The following describes two proteins that form a bound complex.

Residue-level contacts at the interface:
Residue L126 in the second protein is in contact with residue Y299 in the first protein (closest heavy-atom distance 4.6 Å).
Residue F313 in the second protein is in contact with residue K142 in the first protein (closest heavy-atom distance 3.8 Å).
Residue F313 in the second protein interacts with residue V143 in the first protein (closest heavy-atom distance 3.4 Å).
Residue W314 in the second protein interacts with residue K142 in the first protein (closest heavy-atom distance 4.7 Å).
Residue L126 in the second protein contacts residue K295 in the first protein (closest heavy-atom distance 4.6 Å).
Residue L126 in the second protein is in contact with residue I302 in the first protein (closest heavy-atom distance 4.2 Å).
Residue V143 in the second protein interacts with residue F313 in the first protein (closest heavy-atom distance 4.2 Å).
Residue F313 in the second protein interacts with residue L139 in the first protein (closest heavy-atom distance 4.8 Å).
Residue W314 in the second protein interacts with residue L139 in the first protein (closest heavy-atom distance 3.5 Å).
Residue L126 in the second protein is in contact with residue I298 in the first protein (closest heavy-atom distance 4.2 Å).

Sequence of the first protein:
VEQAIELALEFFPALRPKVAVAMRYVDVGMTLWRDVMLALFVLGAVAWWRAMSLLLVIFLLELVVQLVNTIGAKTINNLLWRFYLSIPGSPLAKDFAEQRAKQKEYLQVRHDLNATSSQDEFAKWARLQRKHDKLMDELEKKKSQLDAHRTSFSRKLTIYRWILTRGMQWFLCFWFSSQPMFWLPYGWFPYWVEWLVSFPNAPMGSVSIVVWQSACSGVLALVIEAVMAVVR

Sequence of the second protein:
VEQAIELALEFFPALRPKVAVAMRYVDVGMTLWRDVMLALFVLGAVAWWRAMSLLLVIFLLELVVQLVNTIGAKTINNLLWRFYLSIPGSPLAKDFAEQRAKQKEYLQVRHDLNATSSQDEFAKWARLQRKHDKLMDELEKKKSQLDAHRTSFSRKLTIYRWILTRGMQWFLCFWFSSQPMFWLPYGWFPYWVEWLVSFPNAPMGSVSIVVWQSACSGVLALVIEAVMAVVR